This data describes a binding interaction between two proteins.

Interface contacts:
Residue Q292 in the second protein is in contact with residue V10 in the first protein (closest heavy-atom distance 3.3 Å).
Residue V336 in the second protein is in contact with residue F63 in the first protein (closest heavy-atom distance 4.1 Å).
Residue V336 in the second protein interacts with residue S60 in the first protein (closest heavy-atom distance 4.7 Å).
Residue V336 in the second protein is in contact with residue E56 in the first protein (closest heavy-atom distance 4.9 Å).
Residue G335 in the second protein interacts with residue E62 in the first protein (closest heavy-atom distance 4.8 Å).
Residue V336 in the second protein interacts with residue E62 in the first protein (closest heavy-atom distance 3.1 Å).
Residue E293 in the second protein contacts residue G9 in the first protein (closest heavy-atom distance 3.1 Å).
Residue E293 in the second protein interacts with residue V10 in the first protein (closest heavy-atom distance 4.4 Å).

Sequence of the second protein:
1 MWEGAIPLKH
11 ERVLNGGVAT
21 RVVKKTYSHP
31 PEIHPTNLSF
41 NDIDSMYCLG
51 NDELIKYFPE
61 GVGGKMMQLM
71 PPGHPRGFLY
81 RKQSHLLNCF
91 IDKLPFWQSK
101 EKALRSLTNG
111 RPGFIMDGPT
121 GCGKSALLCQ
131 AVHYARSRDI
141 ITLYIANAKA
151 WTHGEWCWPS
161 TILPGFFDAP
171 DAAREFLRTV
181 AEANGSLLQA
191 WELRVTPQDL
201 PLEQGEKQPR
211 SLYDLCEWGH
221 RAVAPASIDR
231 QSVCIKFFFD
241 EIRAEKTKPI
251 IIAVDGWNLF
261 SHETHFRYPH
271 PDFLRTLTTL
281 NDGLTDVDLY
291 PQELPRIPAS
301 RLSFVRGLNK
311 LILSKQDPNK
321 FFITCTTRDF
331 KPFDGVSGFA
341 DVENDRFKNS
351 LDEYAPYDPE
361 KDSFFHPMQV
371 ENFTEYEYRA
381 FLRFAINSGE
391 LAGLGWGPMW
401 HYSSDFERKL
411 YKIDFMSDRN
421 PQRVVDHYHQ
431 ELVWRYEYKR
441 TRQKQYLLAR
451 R

Sequence of the first protein:
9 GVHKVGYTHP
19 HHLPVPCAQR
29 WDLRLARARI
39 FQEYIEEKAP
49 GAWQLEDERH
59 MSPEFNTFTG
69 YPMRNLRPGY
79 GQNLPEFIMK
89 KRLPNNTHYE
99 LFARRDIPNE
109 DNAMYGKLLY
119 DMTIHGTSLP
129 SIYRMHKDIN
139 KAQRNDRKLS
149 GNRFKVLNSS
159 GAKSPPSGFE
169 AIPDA